Residue-level contacts at the interface:
Residue K350 in chain B is in contact with residue P39 in chain A (closest heavy-atom distance 2.3 Å).
Residue K320 in chain B interacts with residue E46 in chain A (closest heavy-atom distance 3.2 Å).
Residue D112 in chain B interacts with residue S2 in chain A (closest heavy-atom distance 3.8 Å).
Residue R442 in chain B is in contact with residue V14 in chain A (closest heavy-atom distance 3.7 Å).
Residue C215 in chain B is in contact with residue M47 in chain A (closest heavy-atom distance 3.7 Å).
Residue I323 in chain B is in contact with residue E43 in chain A (closest heavy-atom distance 3.7 Å).
Residue N423 in chain B interacts with residue K25 in chain A (closest heavy-atom distance 3.5 Å).
Residue N423 in chain B contacts residue D21 in chain A (closest heavy-atom distance 3.3 Å).
Residue K420 in chain B contacts residue R27 in chain A (closest heavy-atom distance 3.6 Å).
Residue K420 in chain B is in contact with residue K75 in chain A (closest heavy-atom distance 4.0 Å).
Residue D417 in chain B interacts with residue A24 in chain A (closest heavy-atom distance 3.4 Å).
Residue K350 in chain B is in contact with residue E43 in chain A (closest heavy-atom distance 3.3 Å).
Residue I323 in chain B is in contact with residue M47 in chain A (closest heavy-atom distance 3.3 Å).
Residue N321 in chain B is in contact with residue R50 in chain A (closest heavy-atom distance 2.9 Å).
Residue M187 in chain B contacts residue W13 in chain A (closest heavy-atom distance 3.6 Å).
Residue R418 in chain B contacts residue D71 in chain A (closest heavy-atom distance 2.7 Å).
Residue M187 in chain B interacts with residue M7 in chain A (closest heavy-atom distance 3.9 Å).
Residue S421 in chain B contacts residue R27 in chain A (closest heavy-atom distance 3.2 Å).
Residue G322 in chain B interacts with residue R50 in chain A (closest heavy-atom distance 4.0 Å).
Residue K320 in chain B interacts with residue R50 in chain A (closest heavy-atom distance 3.1 Å).
Residue R422 in chain B interacts with residue A24 in chain A (closest heavy-atom distance 3.6 Å).
Residue R422 in chain B interacts with residue R27 in chain A (closest heavy-atom distance 3.3 Å).
Residue S421 in chain B is in contact with residue K25 in chain A (closest heavy-atom distance 2.9 Å).
Residue R188 in chain B contacts residue H4 in chain A (closest heavy-atom distance 3.9 Å).
Residue N423 in chain B contacts residue R27 in chain A (closest heavy-atom distance 2.8 Å).
Residue Y191 in chain B is in contact with residue M7 in chain A (closest heavy-atom distance 3.5 Å).
Residue I419 in chain B is in contact with residue R76 in chain A (closest heavy-atom distance 3.5 Å).
Residue V319 in chain B contacts residue K42 in chain A (closest heavy-atom distance 3.7 Å).
Residue A435 in chain B interacts with residue W23 in chain A (closest heavy-atom distance 3.6 Å).
Residue R418 in chain B contacts residue N74 in chain A (closest heavy-atom distance 3.5 Å).
Residue C215 in chain B interacts with residue R50 in chain A (closest heavy-atom distance 2.5 Å).
Residue Y191 in chain B is in contact with residue D10 in chain A (closest heavy-atom distance 2.8 Å).
Residue I419 in chain B contacts residue R72 in chain A (closest heavy-atom distance 3.9 Å).
Residue R422 in chain B contacts residue W23 in chain A (closest heavy-atom distance 3.9 Å).
Residue F443 in chain B contacts residue W13 in chain A (closest heavy-atom distance 3.6 Å).
Residue G322 in chain B interacts with residue E43 in chain A (closest heavy-atom distance 3.8 Å).
Residue I419 in chain B interacts with residue K80 in chain A (closest heavy-atom distance 3.9 Å).
Residue R220 in chain B interacts with residue W13 in chain A (closest heavy-atom distance 2.7 Å).
Residue I195 in chain B interacts with residue W13 in chain A (closest heavy-atom distance 3.3 Å).
Residue R188 in chain B contacts residue M7 in chain A (closest heavy-atom distance 3.6 Å).
Residue I419 in chain B interacts with residue G73 in chain A (closest heavy-atom distance 3.5 Å).
Residue R442 in chain B interacts with residue L12 in chain A (closest heavy-atom distance 3.2 Å).
Residue W441 in chain B contacts residue K15 in chain A (closest heavy-atom distance 3.5 Å).
Residue G322 in chain B is in contact with residue M47 in chain A (closest heavy-atom distance 3.7 Å).
Residue R418 in chain B interacts with residue G73 in chain A (closest heavy-atom distance 3.7 Å).
Residue V319 in chain B is in contact with residue E43 in chain A (closest heavy-atom distance 3.3 Å).
Residue K350 in chain B interacts with residue N40 in chain A (closest heavy-atom distance 3.1 Å).
Residue Y191 in chain B is in contact with residue K6 in chain A (closest heavy-atom distance 3.5 Å).
Residue R442 in chain B contacts residue W13 in chain A (closest heavy-atom distance 2.3 Å).
Residue Y216 in chain B interacts with residue R50 in chain A (closest heavy-atom distance 3.4 Å).
Residue R422 in chain B is in contact with residue S22 in chain A (closest heavy-atom distance 3.0 Å).
Residue Y447 in chain B is in contact with residue H17 in chain A (closest heavy-atom distance 3.6 Å).
Residue K420 in chain B contacts residue R76 in chain A (closest heavy-atom distance 4.0 Å).
Residue I323 in chain B is in contact with residue N40 in chain A (closest heavy-atom distance 3.9 Å).
Residue I323 in chain B is in contact with residue R44 in chain A (closest heavy-atom distance 3.5 Å).
Residue S421 in chain B interacts with residue A24 in chain A (closest heavy-atom distance 3.7 Å).
Residue W441 in chain B contacts residue H17 in chain A (closest heavy-atom distance 3.9 Å).
Residue K111 in chain B contacts residue H4 in chain A (closest heavy-atom distance 3.4 Å).
Residue Y191 in chain B contacts residue W13 in chain A (closest heavy-atom distance 3.9 Å).
Residue R442 in chain B contacts residue K15 in chain A (closest heavy-atom distance 3.2 Å).

Sequence of chain A:
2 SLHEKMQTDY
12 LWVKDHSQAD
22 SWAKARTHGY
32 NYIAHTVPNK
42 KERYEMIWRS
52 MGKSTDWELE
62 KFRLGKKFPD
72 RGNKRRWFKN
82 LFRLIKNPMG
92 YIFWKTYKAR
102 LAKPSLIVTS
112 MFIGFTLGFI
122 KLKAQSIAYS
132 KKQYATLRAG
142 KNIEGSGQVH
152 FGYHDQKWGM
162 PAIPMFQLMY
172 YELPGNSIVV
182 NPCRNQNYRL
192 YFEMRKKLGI

These two protein chains interact to form a complex.

Sequence of chain B:
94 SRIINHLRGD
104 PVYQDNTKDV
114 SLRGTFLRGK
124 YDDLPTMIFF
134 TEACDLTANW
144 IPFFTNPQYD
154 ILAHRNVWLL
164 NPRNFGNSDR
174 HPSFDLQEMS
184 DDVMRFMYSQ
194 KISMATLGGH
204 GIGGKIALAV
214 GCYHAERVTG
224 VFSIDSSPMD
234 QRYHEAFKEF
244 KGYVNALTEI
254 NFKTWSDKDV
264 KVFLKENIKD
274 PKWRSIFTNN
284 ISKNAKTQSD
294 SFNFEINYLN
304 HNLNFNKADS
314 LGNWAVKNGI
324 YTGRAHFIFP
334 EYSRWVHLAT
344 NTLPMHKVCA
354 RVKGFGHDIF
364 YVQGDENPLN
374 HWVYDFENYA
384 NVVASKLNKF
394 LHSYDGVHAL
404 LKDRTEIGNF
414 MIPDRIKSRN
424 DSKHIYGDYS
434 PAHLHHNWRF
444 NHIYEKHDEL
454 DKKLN